Residue-level contacts at the interface:
Residue Y2 in the first protein interacts with residue I65 in the second protein (closest heavy-atom distance 3.5 Å).
Residue Y2 in the first protein contacts residue V45 in the second protein (closest heavy-atom distance 3.6 Å).
Residue Y2 in the first protein interacts with residue K43 in the second protein (closest heavy-atom distance 3.9 Å).
Residue M1 in the first protein interacts with residue S64 in the second protein (closest heavy-atom distance 3.7 Å).
Residue K93 in the first protein is in contact with residue G48 in the second protein (closest heavy-atom distance 4.8 Å).
Residue Y2 in the first protein interacts with residue K66 in the second protein (closest heavy-atom distance 3.5 Å).
Residue N28 in the first protein is in contact with residue G128 in the second protein (closest heavy-atom distance 3.2 Å).
Residue M1 in the first protein contacts residue L47 in the second protein (closest heavy-atom distance 4.7 Å).
Residue M1 in the first protein is in contact with residue V45 in the second protein (closest heavy-atom distance 4.0 Å).
Residue K93 in the first protein is in contact with residue F127 in the second protein (closest heavy-atom distance 3.7 Å).
Residue N28 in the first protein is in contact with residue V45 in the second protein (closest heavy-atom distance 3.9 Å).
Residue Y2 in the first protein interacts with residue S64 in the second protein (closest heavy-atom distance 2.9 Å).
Residue Y2 in the first protein is in contact with residue R130 in the second protein (closest heavy-atom distance 3.5 Å).
Residue N28 in the first protein is in contact with residue L47 in the second protein (closest heavy-atom distance 3.4 Å).
Residue Y2 in the first protein is in contact with residue G44 in the second protein (closest heavy-atom distance 3.8 Å).
Residue G29 in the first protein interacts with residue G128 in the second protein (closest heavy-atom distance 4.7 Å).
Residue N28 in the first protein interacts with residue F127 in the second protein (closest heavy-atom distance 4.0 Å).
Residue L27 in the first protein contacts residue F127 in the second protein (closest heavy-atom distance 5.0 Å).

Sequence of the second protein:
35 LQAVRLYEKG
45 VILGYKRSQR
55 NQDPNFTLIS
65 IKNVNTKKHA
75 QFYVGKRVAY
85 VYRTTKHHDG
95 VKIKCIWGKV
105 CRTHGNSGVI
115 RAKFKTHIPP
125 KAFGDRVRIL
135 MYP

Sequence of the first protein:
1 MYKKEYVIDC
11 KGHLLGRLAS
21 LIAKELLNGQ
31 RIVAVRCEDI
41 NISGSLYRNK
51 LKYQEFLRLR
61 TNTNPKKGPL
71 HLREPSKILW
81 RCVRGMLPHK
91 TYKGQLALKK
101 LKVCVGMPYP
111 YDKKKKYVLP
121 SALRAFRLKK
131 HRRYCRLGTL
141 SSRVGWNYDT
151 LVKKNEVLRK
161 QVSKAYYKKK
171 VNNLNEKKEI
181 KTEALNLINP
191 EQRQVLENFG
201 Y

The following describes two proteins that form a bound complex.